These two protein chains interact to form a complex.

Residue-level contacts at the interface:
Residue V847 in chain B is in contact with residue I2 in chain A (closest heavy-atom distance 3.5 Å).
Residue R930 in chain B interacts with residue M1 in chain A (closest heavy-atom distance 3.3 Å).
Residue F931 in chain B is in contact with residue I2 in chain A (closest heavy-atom distance 3.6 Å).
Residue T850 in chain B contacts residue I2 in chain A (closest heavy-atom distance 4.7 Å).
Residue A851 in chain B is in contact with residue Y32 in chain A (closest heavy-atom distance 3.7 Å).
Residue I925 in chain B is in contact with residue I81 in chain A (closest heavy-atom distance 3.5 Å).
Residue T856 in chain B is in contact with residue M1 in chain A (closest heavy-atom distance 3.3 Å).
Residue L923 in chain B interacts with residue I91 in chain A (closest heavy-atom distance 3.2 Å).
Residue V859 in chain B is in contact with residue Y32 in chain A (closest heavy-atom distance 4.1 Å).
Residue P861 in chain B is in contact with residue S80 in chain A (closest heavy-atom distance 3.1 Å).
Residue R927 in chain B is in contact with residue N4 in chain A (closest heavy-atom distance 2.4 Å).
Residue R927 in chain B contacts residue N5 in chain A (closest heavy-atom distance 3.2 Å).
Residue R927 in chain B is in contact with residue D79 in chain A (closest heavy-atom distance 2.8 Å).
Residue I949 in chain B contacts residue M1 in chain A (closest heavy-atom distance 3.6 Å).
Residue T856 in chain B contacts residue N4 in chain A (closest heavy-atom distance 4.8 Å).
Residue E857 in chain B is in contact with residue D31 in chain A (closest heavy-atom distance 4.0 Å).
Residue L923 in chain B is in contact with residue A89 in chain A (closest heavy-atom distance 4.5 Å).
Residue V859 in chain B interacts with residue S80 in chain A (closest heavy-atom distance 4.1 Å).
Residue K928 in chain B contacts residue I2 in chain A (closest heavy-atom distance 3.9 Å).
Residue L929 in chain B is in contact with residue M1 in chain A (closest heavy-atom distance 3.9 Å).
Residue R927 in chain B is in contact with residue S3 in chain A (closest heavy-atom distance 3.3 Å).
Residue F858 in chain B is in contact with residue S3 in chain A (closest heavy-atom distance 3.6 Å).
Residue S852 in chain B contacts residue Y32 in chain A (closest heavy-atom distance 3.5 Å).
Residue F858 in chain B contacts residue N4 in chain A (closest heavy-atom distance 3.1 Å).
Residue K928 in chain B contacts residue S3 in chain A (closest heavy-atom distance 3.7 Å).
Residue L929 in chain B interacts with residue S3 in chain A (closest heavy-atom distance 4.7 Å).
Residue G924 in chain B contacts residue I91 in chain A (closest heavy-atom distance 3.6 Å).
Residue T856 in chain B interacts with residue I2 in chain A (closest heavy-atom distance 3.4 Å).
Residue P861 in chain B contacts residue I81 in chain A (closest heavy-atom distance 3.9 Å).
Residue R927 in chain B contacts residue G92 in chain A (closest heavy-atom distance 4.2 Å).
Residue L929 in chain B is in contact with residue I2 in chain A (closest heavy-atom distance 2.9 Å).
Residue I925 in chain B interacts with residue L86 in chain A (closest heavy-atom distance 4.0 Å).
Residue K928 in chain B interacts with residue M1 in chain A (closest heavy-atom distance 3.6 Å).
Residue K912 in chain B contacts residue E85 in chain A (closest heavy-atom distance 3.3 Å).
Residue L908 in chain B interacts with residue I81 in chain A (closest heavy-atom distance 4.7 Å).
Residue F858 in chain B interacts with residue D33 in chain A (closest heavy-atom distance 3.7 Å).
Residue V859 in chain B contacts residue D33 in chain A (closest heavy-atom distance 3.0 Å).
Residue G860 in chain B is in contact with residue S80 in chain A (closest heavy-atom distance 4.3 Å).
Residue I925 in chain B contacts residue I82 in chain A (closest heavy-atom distance 4.3 Å).
Residue K912 in chain B interacts with residue D83 in chain A (closest heavy-atom distance 4.6 Å).
Residue L908 in chain B interacts with residue D83 in chain A (closest heavy-atom distance 4.2 Å).
Residue R927 in chain B interacts with residue A6 in chain A (closest heavy-atom distance 2.9 Å).
Residue E857 in chain B interacts with residue I2 in chain A (closest heavy-atom distance 4.1 Å).
Residue F858 in chain B is in contact with residue I2 in chain A (closest heavy-atom distance 3.6 Å).
Residue G860 in chain B contacts residue N4 in chain A (closest heavy-atom distance 4.4 Å).
Residue R927 in chain B is in contact with residue I81 in chain A (closest heavy-atom distance 4.0 Å).
Residue G853 in chain B contacts residue Y32 in chain A (closest heavy-atom distance 3.3 Å).
Residue T856 in chain B interacts with residue S3 in chain A (closest heavy-atom distance 2.7 Å).
Residue L923 in chain B contacts residue E85 in chain A (closest heavy-atom distance 3.5 Å).
Residue E857 in chain B is in contact with residue N5 in chain A (closest heavy-atom distance 2.5 Å).
Residue G860 in chain B contacts residue I81 in chain A (closest heavy-atom distance 3.4 Å).
Residue R927 in chain B is in contact with residue I2 in chain A (closest heavy-atom distance 3.6 Å).
Residue E857 in chain B contacts residue S3 in chain A (closest heavy-atom distance 2.6 Å).
Residue D854 in chain B contacts residue Y32 in chain A (closest heavy-atom distance 4.8 Å).
Residue F858 in chain B is in contact with residue I81 in chain A (closest heavy-atom distance 3.9 Å).
Residue E857 in chain B interacts with residue N4 in chain A (closest heavy-atom distance 3.1 Å).
Residue I925 in chain B interacts with residue G92 in chain A (closest heavy-atom distance 4.5 Å).
Residue V855 in chain B is in contact with residue I2 in chain A (closest heavy-atom distance 3.3 Å).
Residue V859 in chain B is in contact with residue N4 in chain A (closest heavy-atom distance 4.0 Å).
Residue K912 in chain B is in contact with residue L86 in chain A (closest heavy-atom distance 3.6 Å).

Sequence of chain A:
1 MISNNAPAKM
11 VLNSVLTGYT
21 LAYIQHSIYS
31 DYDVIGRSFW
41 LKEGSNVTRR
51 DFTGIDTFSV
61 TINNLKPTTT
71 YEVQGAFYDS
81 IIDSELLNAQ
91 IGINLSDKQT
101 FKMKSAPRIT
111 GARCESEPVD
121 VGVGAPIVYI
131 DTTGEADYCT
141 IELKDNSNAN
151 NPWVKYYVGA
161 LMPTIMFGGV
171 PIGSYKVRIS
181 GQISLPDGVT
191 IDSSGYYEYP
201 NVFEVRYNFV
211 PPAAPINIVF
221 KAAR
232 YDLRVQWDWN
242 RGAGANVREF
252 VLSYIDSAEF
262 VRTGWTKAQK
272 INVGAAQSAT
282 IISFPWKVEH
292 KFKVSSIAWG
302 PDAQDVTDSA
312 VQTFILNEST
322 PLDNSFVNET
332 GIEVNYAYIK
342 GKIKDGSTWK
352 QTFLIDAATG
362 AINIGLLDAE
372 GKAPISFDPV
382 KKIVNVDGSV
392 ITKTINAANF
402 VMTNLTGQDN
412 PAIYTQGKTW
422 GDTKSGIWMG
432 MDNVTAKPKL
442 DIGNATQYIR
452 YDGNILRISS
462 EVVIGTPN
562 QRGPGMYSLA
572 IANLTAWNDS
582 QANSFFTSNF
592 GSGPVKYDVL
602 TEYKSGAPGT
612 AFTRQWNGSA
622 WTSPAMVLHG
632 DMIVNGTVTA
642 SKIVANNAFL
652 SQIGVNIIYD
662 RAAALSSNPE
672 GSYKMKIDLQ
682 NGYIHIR

Sequence of chain B:
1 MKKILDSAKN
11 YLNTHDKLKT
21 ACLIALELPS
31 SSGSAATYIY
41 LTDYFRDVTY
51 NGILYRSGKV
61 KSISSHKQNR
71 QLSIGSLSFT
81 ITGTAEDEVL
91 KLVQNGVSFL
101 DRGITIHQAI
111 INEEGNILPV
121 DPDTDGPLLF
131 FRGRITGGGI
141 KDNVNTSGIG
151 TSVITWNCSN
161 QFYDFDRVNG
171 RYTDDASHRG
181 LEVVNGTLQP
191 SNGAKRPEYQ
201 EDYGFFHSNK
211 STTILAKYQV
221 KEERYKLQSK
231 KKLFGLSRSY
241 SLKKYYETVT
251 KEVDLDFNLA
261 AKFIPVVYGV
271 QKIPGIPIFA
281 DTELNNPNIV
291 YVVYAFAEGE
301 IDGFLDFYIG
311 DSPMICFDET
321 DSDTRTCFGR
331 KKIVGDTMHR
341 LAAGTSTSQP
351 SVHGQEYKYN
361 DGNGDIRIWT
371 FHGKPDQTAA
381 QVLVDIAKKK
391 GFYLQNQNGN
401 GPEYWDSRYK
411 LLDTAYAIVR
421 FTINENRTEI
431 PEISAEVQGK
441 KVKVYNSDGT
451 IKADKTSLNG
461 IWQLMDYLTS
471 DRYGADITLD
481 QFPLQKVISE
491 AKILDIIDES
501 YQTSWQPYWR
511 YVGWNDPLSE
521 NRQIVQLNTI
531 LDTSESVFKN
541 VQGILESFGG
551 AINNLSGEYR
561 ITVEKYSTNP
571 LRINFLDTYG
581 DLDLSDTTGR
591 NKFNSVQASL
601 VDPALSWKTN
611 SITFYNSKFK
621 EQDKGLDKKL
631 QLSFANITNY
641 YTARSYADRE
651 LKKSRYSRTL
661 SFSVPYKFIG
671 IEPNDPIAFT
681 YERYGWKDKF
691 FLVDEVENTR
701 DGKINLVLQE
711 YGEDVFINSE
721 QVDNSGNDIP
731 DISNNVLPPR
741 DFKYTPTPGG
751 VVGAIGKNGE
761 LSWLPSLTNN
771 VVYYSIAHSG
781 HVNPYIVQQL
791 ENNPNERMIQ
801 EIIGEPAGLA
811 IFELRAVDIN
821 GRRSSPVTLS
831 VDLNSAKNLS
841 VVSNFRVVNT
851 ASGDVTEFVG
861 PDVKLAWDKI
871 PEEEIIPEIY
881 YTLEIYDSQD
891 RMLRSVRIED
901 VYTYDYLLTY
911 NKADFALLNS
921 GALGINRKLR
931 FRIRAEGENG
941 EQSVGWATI